Sequence of the second protein:
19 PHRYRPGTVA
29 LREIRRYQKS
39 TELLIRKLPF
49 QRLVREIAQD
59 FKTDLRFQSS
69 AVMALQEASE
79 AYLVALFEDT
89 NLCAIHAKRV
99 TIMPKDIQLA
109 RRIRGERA

Sequence of the first protein:
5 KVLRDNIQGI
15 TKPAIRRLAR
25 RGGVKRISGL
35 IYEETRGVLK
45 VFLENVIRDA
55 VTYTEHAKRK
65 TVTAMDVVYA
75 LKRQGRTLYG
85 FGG

Contacts between the two chains:
Residue R64 in the second protein contacts residue T65 in the first protein (closest heavy-atom distance 3.1 Å).
Residue T39 in the second protein contacts residue R25 in the first protein (closest heavy-atom distance 3.4 Å).
Residue Y80 in the second protein is in contact with residue F46 in the first protein (closest heavy-atom distance 3.3 Å).
Residue I32 in the second protein contacts residue V28 in the first protein (closest heavy-atom distance 3.3 Å).
Residue G25 in the second protein contacts residue K29 in the first protein (closest heavy-atom distance 3.5 Å).
Residue A72 in the second protein interacts with residue F85 in the first protein (closest heavy-atom distance 3.7 Å).
Residue F59 in the second protein interacts with residue E48 in the first protein (closest heavy-atom distance 3.5 Å).
Residue M101 in the second protein interacts with residue I35 in the first protein (closest heavy-atom distance 3.4 Å).
Residue Q66 in the second protein contacts residue A68 in the first protein (closest heavy-atom distance 3.1 Å).
Residue F59 in the second protein interacts with residue I51 in the first protein (closest heavy-atom distance 3.6 Å).
Residue N89 in the second protein is in contact with residue G27 in the first protein (closest heavy-atom distance 3.2 Å).
Residue T99 in the second protein contacts residue S32 in the first protein (closest heavy-atom distance 3.6 Å).
Residue F85 in the second protein contacts residue T39 in the first protein (closest heavy-atom distance 3.7 Å).
Residue K60 in the second protein interacts with residue R63 in the first protein (closest heavy-atom distance 3.2 Å).
Residue R115 in the second protein is in contact with residue E38 in the first protein (closest heavy-atom distance 3.2 Å).
Residue S77 in the second protein interacts with residue F46 in the first protein (closest heavy-atom distance 3.6 Å).
Residue L63 in the second protein interacts with residue K64 in the first protein (closest heavy-atom distance 3.3 Å).
Residue I55 in the second protein contacts residue L47 in the first protein (closest heavy-atom distance 3.4 Å).
Residue Q36 in the second protein contacts residue R25 in the first protein (closest heavy-atom distance 3.2 Å).
Residue L42 in the second protein interacts with residue R21 in the first protein (closest heavy-atom distance 2.9 Å).
Residue R44 in the second protein contacts residue T15 in the first protein (closest heavy-atom distance 3.0 Å).
Residue E40 in the second protein contacts residue R25 in the first protein (closest heavy-atom distance 2.8 Å).
Residue D62 in the second protein contacts residue K64 in the first protein (closest heavy-atom distance 2.6 Å).
Residue P47 in the second protein interacts with residue G13 in the first protein (closest heavy-atom distance 3.4 Å).
Residue Y80 in the second protein contacts residue V42 in the first protein (closest heavy-atom distance 3.3 Å).
Residue Y35 in the second protein interacts with residue R25 in the first protein (closest heavy-atom distance 2.8 Å).
Residue I32 in the second protein contacts residue R24 in the first protein (closest heavy-atom distance 3.6 Å).
Residue A28 in the second protein is in contact with residue R24 in the first protein (closest heavy-atom distance 3.5 Å).
Residue I100 in the second protein contacts residue I35 in the first protein (closest heavy-atom distance 3.5 Å).
Residue Q66 in the second protein interacts with residue T67 in the first protein (closest heavy-atom distance 3.5 Å).
Residue L42 in the second protein contacts residue A18 in the first protein (closest heavy-atom distance 3.6 Å).
Residue K60 in the second protein interacts with residue E59 in the first protein (closest heavy-atom distance 3.5 Å).
Residue E54 in the second protein interacts with residue N10 in the first protein (closest heavy-atom distance 2.9 Å).
Residue Q106 in the second protein contacts residue E38 in the first protein (closest heavy-atom distance 3.6 Å).
Residue Q36 in the second protein interacts with residue G27 in the first protein (closest heavy-atom distance 3.7 Å).
Residue S77 in the second protein contacts residue L47 in the first protein (closest heavy-atom distance 3.2 Å).
Residue I100 in the second protein is in contact with residue S32 in the first protein (closest heavy-atom distance 3.1 Å).
Residue V82 in the second protein interacts with residue L22 in the first protein (closest heavy-atom distance 3.7 Å).
Residue R64 in the second protein interacts with residue K64 in the first protein (closest heavy-atom distance 3.0 Å).
Residue A69 in the second protein interacts with residue V66 in the first protein (closest heavy-atom distance 3.4 Å).
Residue L51 in the second protein interacts with residue I11 in the first protein (closest heavy-atom distance 3.5 Å).
Residue E78 in the second protein is in contact with residue L22 in the first protein (closest heavy-atom distance 3.5 Å).
Residue S38 in the second protein is in contact with residue R25 in the first protein (closest heavy-atom distance 3.1 Å).
Residue Q66 in the second protein contacts residue V66 in the first protein (closest heavy-atom distance 3.2 Å).
Residue F65 in the second protein interacts with residue V66 in the first protein (closest heavy-atom distance 3.6 Å).
Residue Y35 in the second protein interacts with residue R21 in the first protein (closest heavy-atom distance 3.3 Å).
Residue A76 in the second protein is in contact with residue L75 in the first protein (closest heavy-atom distance 3.6 Å).
Residue T99 in the second protein contacts residue R30 in the first protein (closest heavy-atom distance 3.3 Å).
Residue A69 in the second protein is in contact with residue A68 in the first protein (closest heavy-atom distance 3.6 Å).
Residue R50 in the second protein is in contact with residue N10 in the first protein (closest heavy-atom distance 2.9 Å).
Residue L84 in the second protein contacts residue V42 in the first protein (closest heavy-atom distance 3.6 Å).
Residue V98 in the second protein interacts with residue R30 in the first protein (closest heavy-atom distance 3.5 Å).
Residue A28 in the second protein interacts with residue K29 in the first protein (closest heavy-atom distance 3.5 Å).
Residue R64 in the second protein is in contact with residue V66 in the first protein (closest heavy-atom distance 2.8 Å).
Residue E31 in the second protein is in contact with residue R24 in the first protein (closest heavy-atom distance 3.6 Å).
Residue F85 in the second protein is in contact with residue A23 in the first protein (closest heavy-atom distance 3.7 Å).
Residue L51 in the second protein contacts residue I14 in the first protein (closest heavy-atom distance 3.4 Å).
Residue I100 in the second protein contacts residue R30 in the first protein (closest heavy-atom distance 3.4 Å).
Residue F59 in the second protein is in contact with residue R52 in the first protein (closest heavy-atom distance 3.4 Å).
Residue L42 in the second protein interacts with residue R25 in the first protein (closest heavy-atom distance 3.3 Å).

The following describes two proteins that form a bound complex.